Sequence of chain A:
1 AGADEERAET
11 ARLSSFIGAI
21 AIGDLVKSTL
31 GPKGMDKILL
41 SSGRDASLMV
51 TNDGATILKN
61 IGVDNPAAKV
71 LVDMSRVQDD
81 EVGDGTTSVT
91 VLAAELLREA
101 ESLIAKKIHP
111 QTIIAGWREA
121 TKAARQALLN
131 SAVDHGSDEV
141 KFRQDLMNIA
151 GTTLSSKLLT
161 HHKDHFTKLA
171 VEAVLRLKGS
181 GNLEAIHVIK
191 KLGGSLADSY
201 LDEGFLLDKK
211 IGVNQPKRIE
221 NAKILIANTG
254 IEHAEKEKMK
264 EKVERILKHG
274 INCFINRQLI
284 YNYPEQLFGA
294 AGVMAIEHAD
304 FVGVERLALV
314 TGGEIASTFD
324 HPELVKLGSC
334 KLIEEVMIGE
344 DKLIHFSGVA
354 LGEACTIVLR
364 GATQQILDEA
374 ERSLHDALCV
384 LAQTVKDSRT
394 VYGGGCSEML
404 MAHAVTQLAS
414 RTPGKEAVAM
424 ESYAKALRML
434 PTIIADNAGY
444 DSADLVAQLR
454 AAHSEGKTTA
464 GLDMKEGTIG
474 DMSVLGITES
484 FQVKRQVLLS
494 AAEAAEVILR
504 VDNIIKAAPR

Residue-level contacts at the interface:
Residue M35 in chain A is in contact with residue V504 in chain B (closest heavy-atom distance 3.6 Å).
Residue N440 in chain A contacts residue H109 in chain B (closest heavy-atom distance 2.8 Å).
Residue D36 in chain A is in contact with residue I507 in chain B (closest heavy-atom distance 4.0 Å).
Residue G442 in chain A is in contact with residue H109 in chain B (closest heavy-atom distance 2.9 Å).
Residue L39 in chain A contacts residue I507 in chain B (closest heavy-atom distance 4.0 Å).
Residue G292 in chain A contacts residue I318 in chain B (closest heavy-atom distance 3.7 Å).
Residue M35 in chain A interacts with residue Q111 in chain B (closest heavy-atom distance 3.2 Å).
Residue I57 in chain A interacts with residue K509 in chain B (closest heavy-atom distance 3.4 Å).
Residue I38 in chain A interacts with residue I507 in chain B (closest heavy-atom distance 2.8 Å).
Residue L192 in chain A contacts residue V77 in chain B (closest heavy-atom distance 3.3 Å).
Residue L158 in chain A is in contact with residue E499 in chain B (closest heavy-atom distance 2.8 Å).
Residue L40 in chain A contacts residue P512 in chain B (closest heavy-atom distance 3.6 Å).
Residue S42 in chain A is in contact with residue P512 in chain B (closest heavy-atom distance 3.2 Å).
Residue M262 in chain A interacts with residue S320 in chain B (closest heavy-atom distance 3.4 Å).
Residue K37 in chain A is in contact with residue V504 in chain B (closest heavy-atom distance 3.2 Å).
Residue A293 in chain A is in contact with residue I318 in chain B (closest heavy-atom distance 3.3 Å).
Residue Q289 in chain A interacts with residue N228 in chain B (closest heavy-atom distance 2.7 Å).
Residue L290 in chain A is in contact with residue I318 in chain B (closest heavy-atom distance 3.9 Å).
Residue L25 in chain A interacts with residue I508 in chain B (closest heavy-atom distance 3.2 Å).
Residue K37 in chain A interacts with residue D505 in chain B (closest heavy-atom distance 3.0 Å).
Residue L39 in chain A contacts residue A510 in chain B (closest heavy-atom distance 3.1 Å).
Residue Q368 in chain A is in contact with residue L492 in chain B (closest heavy-atom distance 3.9 Å).
Residue D36 in chain A interacts with residue R503 in chain B (closest heavy-atom distance 3.5 Å).
Residue Y286 in chain A contacts residue T321 in chain B (closest heavy-atom distance 3.3 Å).
Residue L158 in chain A interacts with residue R118 in chain B (closest heavy-atom distance 3.7 Å).
Residue D439 in chain A is in contact with residue H109 in chain B (closest heavy-atom distance 2.7 Å).
Residue N214 in chain A contacts residue E317 in chain B (closest heavy-atom distance 3.9 Å).
Residue Q368 in chain A contacts residue E496 in chain B (closest heavy-atom distance 3.4 Å).
Residue Q368 in chain A is in contact with residue A497 in chain B (closest heavy-atom distance 3.1 Å).
Residue A441 in chain A is in contact with residue T112 in chain B (closest heavy-atom distance 3.4 Å).
Residue Q289 in chain A is in contact with residue I318 in chain B (closest heavy-atom distance 2.9 Å).
Residue Q367 in chain A is in contact with residue L492 in chain B (closest heavy-atom distance 3.6 Å).
Residue L39 in chain A interacts with residue I508 in chain B (closest heavy-atom distance 3.4 Å).
Residue E343 in chain A contacts residue E81 in chain B (closest heavy-atom distance 3.9 Å).
Residue S41 in chain A contacts residue P512 in chain B (closest heavy-atom distance 3.6 Å).
Residue E372 in chain A is in contact with residue R503 in chain B (closest heavy-atom distance 3.0 Å).
Residue L40 in chain A is in contact with residue N65 in chain B (closest heavy-atom distance 3.2 Å).
Residue V213 in chain A contacts residue E308 in chain B (closest heavy-atom distance 3.1 Å).
Residue K37 in chain A is in contact with residue I507 in chain B (closest heavy-atom distance 3.4 Å).
Residue I61 in chain A interacts with residue K509 in chain B (closest heavy-atom distance 3.8 Å).
Residue L40 in chain A contacts residue A511 in chain B (closest heavy-atom distance 3.0 Å).
Residue S41 in chain A contacts residue A510 in chain B (closest heavy-atom distance 2.9 Å).
Residue D36 in chain A is in contact with residue V504 in chain B (closest heavy-atom distance 3.1 Å).
Residue I369 in chain A interacts with residue E496 in chain B (closest heavy-atom distance 3.2 Å).
Residue Q289 in chain A is in contact with residue A319 in chain B (closest heavy-atom distance 2.8 Å).
Residue G34 in chain A interacts with residue R503 in chain B (closest heavy-atom distance 4.0 Å).
Residue K37 in chain A interacts with residue N506 in chain B (closest heavy-atom distance 2.9 Å).
Residue Q289 in chain A interacts with residue S320 in chain B (closest heavy-atom distance 3.0 Å).
Residue G43 in chain A is in contact with residue P512 in chain B (closest heavy-atom distance 3.5 Å).
Residue E372 in chain A interacts with residue V500 in chain B (closest heavy-atom distance 3.6 Å).
Residue Q368 in chain A is in contact with residue S493 in chain B (closest heavy-atom distance 3.1 Å).
Residue Q367 in chain A is in contact with residue T121 in chain B (closest heavy-atom distance 3.0 Å).
Residue M35 in chain A contacts residue R503 in chain B (closest heavy-atom distance 3.6 Å).
Residue L40 in chain A is in contact with residue A510 in chain B (closest heavy-atom distance 2.8 Å).
Residue Q368 in chain A interacts with residue M74 in chain B (closest heavy-atom distance 3.2 Å).
Residue T366 in chain A is in contact with residue L492 in chain B (closest heavy-atom distance 3.1 Å).
Residue L25 in chain A interacts with residue K509 in chain B (closest heavy-atom distance 3.5 Å).
Residue K259 in chain A is in contact with residue T321 in chain B (closest heavy-atom distance 3.0 Å).
Residue G442 in chain A is in contact with residue T112 in chain B (closest heavy-atom distance 2.6 Å).
Residue L158 in chain A interacts with residue R503 in chain B (closest heavy-atom distance 3.7 Å).

This data describes a binding interaction between two proteins.

Sequence of chain B:
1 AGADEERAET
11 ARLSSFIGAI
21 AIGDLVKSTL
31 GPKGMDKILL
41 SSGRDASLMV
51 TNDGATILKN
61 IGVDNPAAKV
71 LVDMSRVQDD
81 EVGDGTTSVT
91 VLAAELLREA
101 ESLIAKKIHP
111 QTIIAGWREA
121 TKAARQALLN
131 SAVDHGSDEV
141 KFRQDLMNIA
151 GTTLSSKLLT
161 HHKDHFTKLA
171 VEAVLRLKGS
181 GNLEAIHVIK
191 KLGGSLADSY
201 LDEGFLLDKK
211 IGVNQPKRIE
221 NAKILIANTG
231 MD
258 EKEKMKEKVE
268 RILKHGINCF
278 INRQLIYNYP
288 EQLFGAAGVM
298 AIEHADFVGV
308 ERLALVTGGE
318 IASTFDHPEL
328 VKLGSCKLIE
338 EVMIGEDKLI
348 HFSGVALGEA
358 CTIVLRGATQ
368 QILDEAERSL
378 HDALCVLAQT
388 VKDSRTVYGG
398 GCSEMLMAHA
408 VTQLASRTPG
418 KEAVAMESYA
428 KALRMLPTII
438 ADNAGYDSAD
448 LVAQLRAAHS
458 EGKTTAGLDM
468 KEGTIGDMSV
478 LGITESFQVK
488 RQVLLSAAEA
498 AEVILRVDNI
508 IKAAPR